Interface contacts:
Residue K66 in chain B contacts residue S1 in chain A (closest heavy-atom distance 3.6 Å).
Residue K66 in chain B contacts residue F3 in chain A (closest heavy-atom distance 4.4 Å).
Residue F74 in chain B interacts with residue F6 in chain A (closest heavy-atom distance 3.6 Å).
Residue Y22 in chain B interacts with residue F6 in chain A (closest heavy-atom distance 4.5 Å).
Residue Y159 in chain B is in contact with residue S1 in chain A (closest heavy-atom distance 2.6 Å).
Residue L5 in chain B interacts with residue S1 in chain A (closest heavy-atom distance 4.4 Å).
Residue S73 in chain B is in contact with residue F6 in chain A (closest heavy-atom distance 3.4 Å).
Residue E63 in chain B is in contact with residue S1 in chain A (closest heavy-atom distance 3.5 Å).
Residue T143 in chain B interacts with residue L9 in chain A (closest heavy-atom distance 2.9 Å).
Residue Y116 in chain B is in contact with residue A7 in chain A (closest heavy-atom distance 4.3 Å).
Residue R62 in chain B interacts with residue S1 in chain A (closest heavy-atom distance 4.1 Å).
Residue E152 in chain B contacts residue A7 in chain A (closest heavy-atom distance 3.1 Å).
Residue N70 in chain B is in contact with residue A4 in chain A (closest heavy-atom distance 3.6 Å).
Residue E24 in chain B interacts with residue F6 in chain A (closest heavy-atom distance 4.8 Å).
Residue N70 in chain B contacts residue F6 in chain A (closest heavy-atom distance 3.1 Å).
Residue N70 in chain B interacts with residue V2 in chain A (closest heavy-atom distance 4.3 Å).
Residue Y123 in chain B contacts residue L9 in chain A (closest heavy-atom distance 4.2 Å).
Residue K146 in chain B contacts residue A8 in chain A (closest heavy-atom distance 3.3 Å).
Residue T163 in chain B interacts with residue S1 in chain A (closest heavy-atom distance 4.0 Å).
Residue E63 in chain B contacts residue V2 in chain A (closest heavy-atom distance 3.7 Å).
Residue N70 in chain B contacts residue I5 in chain A (closest heavy-atom distance 2.6 Å).
Residue K146 in chain B interacts with residue L9 in chain A (closest heavy-atom distance 3.3 Å).
Residue V9 in chain B interacts with residue F6 in chain A (closest heavy-atom distance 4.2 Å).
Residue V97 in chain B is in contact with residue F6 in chain A (closest heavy-atom distance 4.2 Å).
Residue S99 in chain B contacts residue F6 in chain A (closest heavy-atom distance 3.8 Å).
Residue Y59 in chain B interacts with residue S1 in chain A (closest heavy-atom distance 4.4 Å).
Residue R155 in chain B contacts residue I5 in chain A (closest heavy-atom distance 2.9 Å).
Residue Y116 in chain B interacts with residue F6 in chain A (closest heavy-atom distance 3.7 Å).
Residue D77 in chain B contacts residue L9 in chain A (closest heavy-atom distance 2.9 Å).
Residue R155 in chain B contacts residue A4 in chain A (closest heavy-atom distance 3.8 Å).
Residue L156 in chain B interacts with residue F3 in chain A (closest heavy-atom distance 3.5 Å).
Residue K66 in chain B interacts with residue V2 in chain A (closest heavy-atom distance 2.4 Å).
Residue S73 in chain B contacts residue A8 in chain A (closest heavy-atom distance 4.8 Å).
Residue W147 in chain B is in contact with residue A7 in chain A (closest heavy-atom distance 3.5 Å).
Residue D77 in chain B contacts residue A7 in chain A (closest heavy-atom distance 4.2 Å).
Residue Y159 in chain B is in contact with residue V2 in chain A (closest heavy-atom distance 3.7 Å).
Residue R155 in chain B contacts residue F3 in chain A (closest heavy-atom distance 3.6 Å).
Residue Y45 in chain B interacts with residue V2 in chain A (closest heavy-atom distance 3.8 Å).
Residue R155 in chain B interacts with residue F6 in chain A (closest heavy-atom distance 4.1 Å).
Residue Y7 in chain B is in contact with residue S1 in chain A (closest heavy-atom distance 2.8 Å).
Residue W167 in chain B interacts with residue S1 in chain A (closest heavy-atom distance 3.5 Å).
Residue Y84 in chain B contacts residue L9 in chain A (closest heavy-atom distance 2.7 Å).
Residue E24 in chain B interacts with residue V2 in chain A (closest heavy-atom distance 3.6 Å).
Residue Y7 in chain B is in contact with residue V2 in chain A (closest heavy-atom distance 3.5 Å).
Residue D77 in chain B is in contact with residue A8 in chain A (closest heavy-atom distance 3.4 Å).
Residue Y171 in chain B is in contact with residue S1 in chain A (closest heavy-atom distance 3.0 Å).
Residue Q114 in chain B is in contact with residue F6 in chain A (closest heavy-atom distance 3.5 Å).
Residue G69 in chain B is in contact with residue I5 in chain A (closest heavy-atom distance 3.8 Å).
Residue Y159 in chain B contacts residue F3 in chain A (closest heavy-atom distance 3.4 Å).
Residue S99 in chain B interacts with residue F3 in chain A (closest heavy-atom distance 4.4 Å).
Residue W147 in chain B interacts with residue A8 in chain A (closest heavy-atom distance 3.1 Å).
Residue T80 in chain B contacts residue L9 in chain A (closest heavy-atom distance 3.8 Å).
Residue R155 in chain B is in contact with residue A7 in chain A (closest heavy-atom distance 3.7 Å).
Residue Q114 in chain B interacts with residue F3 in chain A (closest heavy-atom distance 4.2 Å).
Residue K66 in chain B interacts with residue A4 in chain A (closest heavy-atom distance 3.2 Å).
Residue I95 in chain B contacts residue L9 in chain A (closest heavy-atom distance 4.4 Å).
Residue W147 in chain B contacts residue L9 in chain A (closest heavy-atom distance 3.3 Å).
Residue Y116 in chain B is in contact with residue L9 in chain A (closest heavy-atom distance 4.2 Å).
Residue N70 in chain B contacts residue F3 in chain A (closest heavy-atom distance 3.2 Å).
Residue L81 in chain B contacts residue L9 in chain A (closest heavy-atom distance 3.5 Å).

The following describes two proteins that form a bound complex.

Sequence of chain B:
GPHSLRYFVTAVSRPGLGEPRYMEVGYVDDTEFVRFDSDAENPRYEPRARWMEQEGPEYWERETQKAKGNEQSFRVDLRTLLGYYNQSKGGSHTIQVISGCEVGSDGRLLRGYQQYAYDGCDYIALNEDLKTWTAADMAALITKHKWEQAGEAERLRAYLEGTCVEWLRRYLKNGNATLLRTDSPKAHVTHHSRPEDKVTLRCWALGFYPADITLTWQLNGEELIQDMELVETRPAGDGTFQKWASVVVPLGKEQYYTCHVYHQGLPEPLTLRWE

Sequence of chain A:
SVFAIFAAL